Sequence of chain B:
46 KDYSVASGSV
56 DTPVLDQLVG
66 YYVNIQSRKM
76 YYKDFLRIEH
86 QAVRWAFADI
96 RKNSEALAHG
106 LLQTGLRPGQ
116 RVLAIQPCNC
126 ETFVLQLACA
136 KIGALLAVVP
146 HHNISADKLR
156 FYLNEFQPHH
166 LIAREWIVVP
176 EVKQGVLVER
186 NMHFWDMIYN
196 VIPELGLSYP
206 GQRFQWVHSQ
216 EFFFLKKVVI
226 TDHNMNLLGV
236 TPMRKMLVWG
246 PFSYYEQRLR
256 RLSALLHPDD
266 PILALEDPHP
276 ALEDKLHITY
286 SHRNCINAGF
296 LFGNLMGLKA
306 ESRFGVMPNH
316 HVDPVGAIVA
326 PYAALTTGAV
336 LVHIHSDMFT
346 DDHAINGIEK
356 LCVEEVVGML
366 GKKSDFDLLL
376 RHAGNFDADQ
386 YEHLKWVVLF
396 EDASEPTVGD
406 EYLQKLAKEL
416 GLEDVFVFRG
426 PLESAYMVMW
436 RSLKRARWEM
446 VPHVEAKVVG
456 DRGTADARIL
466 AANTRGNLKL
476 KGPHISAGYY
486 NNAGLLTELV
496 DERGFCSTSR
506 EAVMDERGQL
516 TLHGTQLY

Interface contacts:
Residue I464 in chain B contacts residue K307 in chain A (closest heavy-atom distance 2.8 Å).
Residue R498 in chain B is in contact with residue T290 in chain A (closest heavy-atom distance 2.9 Å).
Residue E497 in chain B interacts with residue K368 in chain A (closest heavy-atom distance 3.6 Å).
Residue R463 in chain B contacts residue K307 in chain A (closest heavy-atom distance 3.3 Å).
Residue A460 in chain B is in contact with residue Y302 in chain A (closest heavy-atom distance 3.6 Å).
Residue R463 in chain B contacts residue S306 in chain A (closest heavy-atom distance 3.6 Å).
Residue Y523 in chain B interacts with residue Q343 in chain A (closest heavy-atom distance 3.4 Å).
Residue Q521 in chain B contacts residue R315 in chain A (closest heavy-atom distance 3.6 Å).
Residue N472 in chain B contacts residue P350 in chain A (closest heavy-atom distance 3.8 Å).
Residue A466 in chain B interacts with residue P311 in chain A (closest heavy-atom distance 3.2 Å).
Residue Q521 in chain B contacts residue Q343 in chain A (closest heavy-atom distance 3.0 Å).
Residue E497 in chain B is in contact with residue L374 in chain A (closest heavy-atom distance 3.5 Å).
Residue R498 in chain B contacts residue Y302 in chain A (closest heavy-atom distance 3.8 Å).
Residue Y523 in chain B is in contact with residue R316 in chain A (closest heavy-atom distance 3.3 Å).
Residue D456 in chain B interacts with residue R315 in chain A (closest heavy-atom distance 2.9 Å).
Residue Y48 in chain B contacts residue P311 in chain A (closest heavy-atom distance 3.1 Å).
Residue D456 in chain B is in contact with residue T354 in chain A (closest heavy-atom distance 3.8 Å).
Residue V50 in chain B interacts with residue Y308 in chain A (closest heavy-atom distance 4.1 Å).
Residue D456 in chain B is in contact with residue G351 in chain A (closest heavy-atom distance 3.4 Å).
Residue L465 in chain B contacts residue G314 in chain A (closest heavy-atom distance 3.9 Å).
Residue G499 in chain B contacts residue L374 in chain A (closest heavy-atom distance 3.8 Å).
Residue L522 in chain B is in contact with residue N348 in chain A (closest heavy-atom distance 3.6 Å).
Residue D461 in chain B interacts with residue Y302 in chain A (closest heavy-atom distance 3.5 Å).
Residue G455 in chain B is in contact with residue S318 in chain A (closest heavy-atom distance 3.7 Å).
Residue R498 in chain B is in contact with residue E303 in chain A (closest heavy-atom distance 4.0 Å).
Residue N472 in chain B is in contact with residue R315 in chain A (closest heavy-atom distance 3.0 Å).
Residue T520 in chain B interacts with residue P350 in chain A (closest heavy-atom distance 3.8 Å).
Residue Y523 in chain B is in contact with residue V339 in chain A (closest heavy-atom distance 4.0 Å).
Residue L277 in chain B contacts residue N348 in chain A (closest heavy-atom distance 3.6 Å).
Residue L465 in chain B is in contact with residue S318 in chain A (closest heavy-atom distance 4.0 Å).
Residue T469 in chain B contacts residue G314 in chain A (closest heavy-atom distance 3.5 Å).
Residue I464 in chain B interacts with residue A309 in chain A (closest heavy-atom distance 2.9 Å).
Residue D461 in chain B interacts with residue K368 in chain A (closest heavy-atom distance 3.1 Å).
Residue Y523 in chain B is in contact with residue F329 in chain A (closest heavy-atom distance 3.4 Å).
Residue A460 in chain B is in contact with residue K368 in chain A (closest heavy-atom distance 3.3 Å).
Residue G471 in chain B contacts residue R315 in chain A (closest heavy-atom distance 3.3 Å).
Residue R463 in chain B interacts with residue A309 in chain A (closest heavy-atom distance 3.7 Å).
Residue R470 in chain B is in contact with residue R315 in chain A (closest heavy-atom distance 3.5 Å).
Residue R498 in chain B is in contact with residue P292 in chain A (closest heavy-atom distance 3.5 Å).
Residue T459 in chain B interacts with residue K368 in chain A (closest heavy-atom distance 3.1 Å).
Residue T520 in chain B interacts with residue N348 in chain A (closest heavy-atom distance 4.0 Å).
Residue Y523 in chain B interacts with residue Y336 in chain A (closest heavy-atom distance 4.0 Å).
Residue G455 in chain B interacts with residue R315 in chain A (closest heavy-atom distance 3.6 Å).
Residue Y48 in chain B is in contact with residue Y308 in chain A (closest heavy-atom distance 3.3 Å).
Residue T469 in chain B contacts residue A313 in chain A (closest heavy-atom distance 4.0 Å).
Residue E506 in chain B is in contact with residue R315 in chain A (closest heavy-atom distance 2.4 Å).
Residue S504 in chain B interacts with residue P350 in chain A (closest heavy-atom distance 3.8 Å).
Residue L522 in chain B contacts residue Q343 in chain A (closest heavy-atom distance 3.4 Å).
Residue Y48 in chain B interacts with residue A309 in chain A (closest heavy-atom distance 2.7 Å).
Residue Y48 in chain B interacts with residue H310 in chain A (closest heavy-atom distance 4.0 Å).
Residue R463 in chain B is in contact with residue S318 in chain A (closest heavy-atom distance 3.5 Å).
Residue E506 in chain B is in contact with residue P350 in chain A (closest heavy-atom distance 3.1 Å).
Residue D496 in chain B contacts residue L374 in chain A (closest heavy-atom distance 3.4 Å).
Residue R457 in chain B is in contact with residue H319 in chain A (closest heavy-atom distance 2.9 Å).
Residue D456 in chain B interacts with residue R316 in chain A (closest heavy-atom distance 4.0 Å).
Residue Y523 in chain B is in contact with residue G353 in chain A (closest heavy-atom distance 3.1 Å).
Residue D461 in chain B is in contact with residue R282 in chain A (closest heavy-atom distance 2.5 Å).
Residue I464 in chain B is in contact with residue Y308 in chain A (closest heavy-atom distance 3.9 Å).
Residue N472 in chain B contacts residue G351 in chain A (closest heavy-atom distance 4.1 Å).
Residue L277 in chain B contacts residue P350 in chain A (closest heavy-atom distance 4.0 Å).

Sequence of chain A:
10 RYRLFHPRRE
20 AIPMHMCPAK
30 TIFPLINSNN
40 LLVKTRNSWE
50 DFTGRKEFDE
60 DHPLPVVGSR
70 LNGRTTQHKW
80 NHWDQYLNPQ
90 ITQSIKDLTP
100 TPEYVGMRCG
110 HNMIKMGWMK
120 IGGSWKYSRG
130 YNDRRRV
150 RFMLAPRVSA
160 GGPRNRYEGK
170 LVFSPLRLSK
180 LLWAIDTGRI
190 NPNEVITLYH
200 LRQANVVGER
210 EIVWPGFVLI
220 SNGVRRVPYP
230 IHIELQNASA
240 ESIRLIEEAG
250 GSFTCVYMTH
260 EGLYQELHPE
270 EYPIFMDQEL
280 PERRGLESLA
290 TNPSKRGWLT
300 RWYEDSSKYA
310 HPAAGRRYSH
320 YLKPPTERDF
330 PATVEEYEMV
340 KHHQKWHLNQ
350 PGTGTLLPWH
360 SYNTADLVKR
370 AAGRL

The following describes two proteins that form a bound complex.